This data describes a binding interaction between two proteins.

Sequence of protein 1:
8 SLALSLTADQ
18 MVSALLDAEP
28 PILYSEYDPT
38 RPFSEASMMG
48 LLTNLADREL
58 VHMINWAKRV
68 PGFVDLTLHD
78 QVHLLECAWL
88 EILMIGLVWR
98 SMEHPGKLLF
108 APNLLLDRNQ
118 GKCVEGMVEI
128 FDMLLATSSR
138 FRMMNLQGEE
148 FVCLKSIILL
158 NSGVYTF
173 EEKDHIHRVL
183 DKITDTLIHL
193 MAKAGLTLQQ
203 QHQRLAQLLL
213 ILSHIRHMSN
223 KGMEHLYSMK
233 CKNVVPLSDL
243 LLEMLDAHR

Interface contacts:
Residue L242 in protein 1 interacts with residue I4 in protein 2 (closest heavy-atom distance 3.5 Å).
Residue K65 in protein 1 interacts with residue L9 in protein 2 (closest heavy-atom distance 3.5 Å).
Residue I61 in protein 1 interacts with residue L8 in protein 2 (closest heavy-atom distance 3.6 Å).
Residue E245 in protein 1 is in contact with residue L5 in protein 2 (closest heavy-atom distance 4.0 Å).
Residue L242 in protein 1 interacts with residue L5 in protein 2 (closest heavy-atom distance 4.0 Å).
Residue V79 in protein 1 contacts residue L9 in protein 2 (closest heavy-atom distance 3.7 Å).
Residue L242 in protein 1 interacts with residue L8 in protein 2 (closest heavy-atom distance 4.4 Å).
Residue M246 in protein 1 interacts with residue L5 in protein 2 (closest heavy-atom distance 3.8 Å).
Residue L75 in protein 1 contacts residue Q10 in protein 2 (closest heavy-atom distance 3.9 Å).
Residue F70 in protein 1 is in contact with residue L9 in protein 2 (closest heavy-atom distance 4.1 Å).
Residue Q78 in protein 1 contacts residue L9 in protein 2 (closest heavy-atom distance 3.8 Å).
Residue I61 in protein 1 is in contact with residue L9 in protein 2 (closest heavy-atom distance 3.7 Å).
Residue V79 in protein 1 is in contact with residue L5 in protein 2 (closest heavy-atom distance 3.3 Å).
Residue K65 in protein 1 contacts residue L8 in protein 2 (closest heavy-atom distance 3.5 Å).
Residue I61 in protein 1 contacts residue L5 in protein 2 (closest heavy-atom distance 3.6 Å).
Residue E245 in protein 1 interacts with residue I4 in protein 2 (closest heavy-atom distance 2.8 Å).
Residue L75 in protein 1 interacts with residue H6 in protein 2 (closest heavy-atom distance 3.2 Å).
Residue D241 in protein 1 interacts with residue I4 in protein 2 (closest heavy-atom distance 3.6 Å).
Residue L82 in protein 1 is in contact with residue L5 in protein 2 (closest heavy-atom distance 3.7 Å).
Residue V58 in protein 1 is in contact with residue L8 in protein 2 (closest heavy-atom distance 4.8 Å).
Residue E83 in protein 1 contacts residue L5 in protein 2 (closest heavy-atom distance 3.6 Å).
Residue K65 in protein 1 contacts residue D11 in protein 2 (closest heavy-atom distance 3.4 Å).
Residue L82 in protein 1 is in contact with residue L9 in protein 2 (closest heavy-atom distance 3.7 Å).
Residue V79 in protein 1 interacts with residue H6 in protein 2 (closest heavy-atom distance 4.1 Å).
Residue L75 in protein 1 is in contact with residue L9 in protein 2 (closest heavy-atom distance 3.7 Å).
Residue E245 in protein 1 is in contact with residue K3 in protein 2 (closest heavy-atom distance 3.7 Å).

Sequence of protein 2:
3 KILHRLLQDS